Sequence of protein 2:
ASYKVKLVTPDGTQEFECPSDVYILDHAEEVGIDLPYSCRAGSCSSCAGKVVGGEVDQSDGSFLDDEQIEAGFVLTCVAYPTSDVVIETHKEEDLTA

Sequence of protein 1:
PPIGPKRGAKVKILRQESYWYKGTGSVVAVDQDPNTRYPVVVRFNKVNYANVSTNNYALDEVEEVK

Interface contacts:
Residue E30 in protein 2 is in contact with residue R7 in protein 1 (closest heavy-atom distance 3.4 Å).
Residue D26 in protein 2 interacts with residue R7 in protein 1 (closest heavy-atom distance 4.6 Å).
Residue D26 in protein 2 interacts with residue V28 in protein 1 (closest heavy-atom distance 4.0 Å).
Residue Y37 in protein 2 is in contact with residue V41 in protein 1 (closest heavy-atom distance 4.8 Å).
Residue D26 in protein 2 contacts residue R43 in protein 1 (closest heavy-atom distance 3.1 Å).
Residue Y23 in protein 2 interacts with residue R43 in protein 1 (closest heavy-atom distance 3.4 Å).
Residue R40 in protein 2 contacts residue V28 in protein 1 (closest heavy-atom distance 4.9 Å).
Residue R40 in protein 2 is in contact with residue A29 in protein 1 (closest heavy-atom distance 4.5 Å).
Residue S43 in protein 2 contacts residue V52 in protein 1 (closest heavy-atom distance 4.6 Å).
Residue A41 in protein 2 is in contact with residue V52 in protein 1 (closest heavy-atom distance 4.4 Å).
Residue A41 in protein 2 is in contact with residue T54 in protein 1 (closest heavy-atom distance 4.8 Å).
Residue E29 in protein 2 interacts with residue A29 in protein 1 (closest heavy-atom distance 3.9 Å).
Residue R40 in protein 2 is in contact with residue V41 in protein 1 (closest heavy-atom distance 4.0 Å).
Residue R40 in protein 2 interacts with residue T54 in protein 1 (closest heavy-atom distance 4.0 Å).

The following describes two proteins that form a bound complex.